Sequence of chain A:
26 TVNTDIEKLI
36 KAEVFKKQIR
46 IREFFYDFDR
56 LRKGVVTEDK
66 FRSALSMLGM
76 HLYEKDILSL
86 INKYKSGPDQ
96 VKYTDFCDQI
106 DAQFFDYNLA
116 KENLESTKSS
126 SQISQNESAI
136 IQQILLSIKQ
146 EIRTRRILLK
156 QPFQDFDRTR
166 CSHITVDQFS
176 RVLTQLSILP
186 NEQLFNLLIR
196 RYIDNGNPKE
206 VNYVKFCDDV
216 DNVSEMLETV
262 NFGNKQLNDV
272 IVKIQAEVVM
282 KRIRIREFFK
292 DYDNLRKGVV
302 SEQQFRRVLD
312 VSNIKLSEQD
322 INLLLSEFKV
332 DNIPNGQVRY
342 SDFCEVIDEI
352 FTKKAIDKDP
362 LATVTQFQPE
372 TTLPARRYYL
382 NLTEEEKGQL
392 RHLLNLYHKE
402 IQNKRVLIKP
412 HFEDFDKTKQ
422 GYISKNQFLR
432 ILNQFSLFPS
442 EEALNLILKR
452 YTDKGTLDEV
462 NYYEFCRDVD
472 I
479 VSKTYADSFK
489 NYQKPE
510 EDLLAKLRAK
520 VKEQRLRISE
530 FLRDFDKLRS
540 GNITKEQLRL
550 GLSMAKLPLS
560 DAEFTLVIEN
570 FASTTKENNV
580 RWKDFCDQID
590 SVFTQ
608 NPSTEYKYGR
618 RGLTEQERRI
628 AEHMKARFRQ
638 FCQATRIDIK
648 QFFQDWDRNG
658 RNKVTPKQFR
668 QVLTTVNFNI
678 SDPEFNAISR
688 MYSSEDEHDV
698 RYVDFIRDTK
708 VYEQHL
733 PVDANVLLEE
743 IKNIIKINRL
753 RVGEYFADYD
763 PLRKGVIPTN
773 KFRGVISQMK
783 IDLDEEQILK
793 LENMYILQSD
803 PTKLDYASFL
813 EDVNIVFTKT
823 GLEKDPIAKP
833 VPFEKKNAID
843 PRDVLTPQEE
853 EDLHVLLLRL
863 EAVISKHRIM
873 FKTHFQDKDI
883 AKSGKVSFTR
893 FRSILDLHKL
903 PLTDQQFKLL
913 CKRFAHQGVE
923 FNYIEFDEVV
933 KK

Sequence of chain B:
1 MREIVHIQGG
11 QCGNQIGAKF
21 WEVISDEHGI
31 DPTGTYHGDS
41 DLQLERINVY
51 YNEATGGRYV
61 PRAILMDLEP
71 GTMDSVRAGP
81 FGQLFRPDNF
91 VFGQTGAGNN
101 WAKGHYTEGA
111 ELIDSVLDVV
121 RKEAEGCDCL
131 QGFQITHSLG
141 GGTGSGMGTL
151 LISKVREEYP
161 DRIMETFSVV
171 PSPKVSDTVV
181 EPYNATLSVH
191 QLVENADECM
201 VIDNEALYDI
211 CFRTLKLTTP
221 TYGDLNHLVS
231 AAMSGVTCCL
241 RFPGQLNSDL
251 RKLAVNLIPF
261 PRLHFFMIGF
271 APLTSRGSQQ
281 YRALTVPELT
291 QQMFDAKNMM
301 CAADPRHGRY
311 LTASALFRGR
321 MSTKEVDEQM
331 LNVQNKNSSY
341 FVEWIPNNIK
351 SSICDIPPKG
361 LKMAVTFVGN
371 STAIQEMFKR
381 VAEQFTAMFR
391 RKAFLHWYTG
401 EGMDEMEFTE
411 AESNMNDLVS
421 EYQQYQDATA

Residue-level contacts at the interface:
Residue R57 in chain A contacts residue I47 in chain B (closest heavy-atom distance 3.9 Å).
Residue R57 in chain A interacts with residue N48 in chain B (closest heavy-atom distance 3.0 Å).
Residue Y51 in chain A is in contact with residue E53 in chain B (closest heavy-atom distance 4.5 Å).
Residue L56 in chain A contacts residue L44 in chain B (closest heavy-atom distance 3.8 Å).
Residue R45 in chain A interacts with residue T55 in chain B (closest heavy-atom distance 4.1 Å).
Residue R57 in chain A is in contact with residue L44 in chain B (closest heavy-atom distance 4.1 Å).
Residue R57 in chain A is in contact with residue E53 in chain B (closest heavy-atom distance 3.5 Å).
Residue R57 in chain A interacts with residue Y59 in chain B (closest heavy-atom distance 4.7 Å).
Residue L56 in chain A interacts with residue E45 in chain B (closest heavy-atom distance 3.2 Å).

These two protein chains interact to form a complex.